Sequence of protein 1:
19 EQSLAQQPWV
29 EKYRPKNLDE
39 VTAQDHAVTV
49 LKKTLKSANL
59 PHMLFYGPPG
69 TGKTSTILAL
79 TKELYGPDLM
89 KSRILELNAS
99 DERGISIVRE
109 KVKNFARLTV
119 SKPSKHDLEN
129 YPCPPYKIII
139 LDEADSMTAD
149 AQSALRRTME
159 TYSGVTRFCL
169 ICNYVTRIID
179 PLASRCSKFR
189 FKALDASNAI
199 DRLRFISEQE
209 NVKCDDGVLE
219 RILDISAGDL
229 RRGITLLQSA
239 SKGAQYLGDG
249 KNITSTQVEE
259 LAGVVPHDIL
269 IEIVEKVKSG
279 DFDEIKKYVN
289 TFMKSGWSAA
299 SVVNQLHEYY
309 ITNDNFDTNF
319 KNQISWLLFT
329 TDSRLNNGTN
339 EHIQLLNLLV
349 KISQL

This data describes a binding interaction between two proteins.

Residue-level contacts at the interface:
Residue S21 in protein 1 interacts with residue E396 in protein 2 (closest heavy-atom distance 4.5 Å).
Residue Q20 in protein 1 interacts with residue V393 in protein 2 (closest heavy-atom distance 4.3 Å).
Residue S21 in protein 1 contacts residue M394 in protein 2 (closest heavy-atom distance 4.9 Å).
Residue S21 in protein 1 contacts residue V393 in protein 2 (closest heavy-atom distance 4.5 Å).
Residue Q24 in protein 1 contacts residue V393 in protein 2 (closest heavy-atom distance 3.8 Å).

Sequence of protein 2:
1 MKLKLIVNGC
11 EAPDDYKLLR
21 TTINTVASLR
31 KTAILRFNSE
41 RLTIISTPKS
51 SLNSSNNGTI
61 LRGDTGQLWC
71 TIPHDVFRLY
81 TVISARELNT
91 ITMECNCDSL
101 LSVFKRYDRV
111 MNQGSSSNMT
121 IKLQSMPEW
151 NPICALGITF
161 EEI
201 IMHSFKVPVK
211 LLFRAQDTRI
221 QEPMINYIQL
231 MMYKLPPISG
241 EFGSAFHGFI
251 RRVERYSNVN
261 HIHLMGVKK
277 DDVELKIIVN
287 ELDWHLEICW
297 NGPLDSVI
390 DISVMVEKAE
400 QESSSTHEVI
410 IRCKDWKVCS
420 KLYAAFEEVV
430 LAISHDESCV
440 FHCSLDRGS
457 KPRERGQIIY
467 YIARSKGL